Sequence of chain B:
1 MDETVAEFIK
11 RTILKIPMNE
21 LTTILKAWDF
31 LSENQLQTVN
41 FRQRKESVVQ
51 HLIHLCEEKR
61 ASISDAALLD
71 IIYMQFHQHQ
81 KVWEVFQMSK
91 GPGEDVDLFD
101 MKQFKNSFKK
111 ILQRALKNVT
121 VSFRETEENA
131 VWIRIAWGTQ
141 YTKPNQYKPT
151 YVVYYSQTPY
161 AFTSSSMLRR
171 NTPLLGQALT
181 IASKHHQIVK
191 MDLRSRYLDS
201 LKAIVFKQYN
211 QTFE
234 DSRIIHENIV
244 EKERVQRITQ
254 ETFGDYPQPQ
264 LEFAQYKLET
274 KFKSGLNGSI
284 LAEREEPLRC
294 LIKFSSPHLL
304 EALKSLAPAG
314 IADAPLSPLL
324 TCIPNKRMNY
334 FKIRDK

The following describes two proteins that form a bound complex.

Sequence of chain A:
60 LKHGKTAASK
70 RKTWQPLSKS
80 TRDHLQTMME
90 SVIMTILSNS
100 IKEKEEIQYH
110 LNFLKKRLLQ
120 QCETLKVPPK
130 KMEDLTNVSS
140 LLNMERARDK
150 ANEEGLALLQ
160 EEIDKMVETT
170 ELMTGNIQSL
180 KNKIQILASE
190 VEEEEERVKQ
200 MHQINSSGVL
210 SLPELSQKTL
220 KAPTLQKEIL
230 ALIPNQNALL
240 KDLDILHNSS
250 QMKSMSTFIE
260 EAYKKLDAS

Residue-level contacts at the interface:
Residue Y141 in chain B interacts with residue R147 in chain A (closest heavy-atom distance 4.1 Å).
Residue R114 in chain B contacts residue M165 in chain A (closest heavy-atom distance 4.9 Å).
Residue K117 in chain B is in contact with residue E153 in chain A (closest heavy-atom distance 4.8 Å).
Residue R114 in chain B is in contact with residue L157 in chain A (closest heavy-atom distance 4.6 Å).
Residue A115 in chain B contacts residue L158 in chain A (closest heavy-atom distance 4.3 Å).
Residue K117 in chain B contacts residue G154 in chain A (closest heavy-atom distance 4.7 Å).
Residue Q140 in chain B contacts residue N151 in chain A (closest heavy-atom distance 4.7 Å).
Residue K117 in chain B contacts residue A150 in chain A (closest heavy-atom distance 4.6 Å).
Residue R114 in chain B interacts with residue L158 in chain A (closest heavy-atom distance 4.9 Å).
Residue Y141 in chain B interacts with residue N151 in chain A (closest heavy-atom distance 2.5 Å).
Residue R114 in chain B contacts residue E161 in chain A (closest heavy-atom distance 3.3 Å).